Contacts between the two chains:
Residue E82 in protein 1 is in contact with residue D66 in protein 2 (closest heavy-atom distance 4.7 Å).
Residue P81 in protein 1 is in contact with residue E65 in protein 2 (closest heavy-atom distance 3.6 Å).
Residue E82 in protein 1 is in contact with residue E65 in protein 2 (closest heavy-atom distance 3.9 Å).
Residue K84 in protein 1 contacts residue F69 in protein 2 (closest heavy-atom distance 4.3 Å).

Sequence of protein 1:
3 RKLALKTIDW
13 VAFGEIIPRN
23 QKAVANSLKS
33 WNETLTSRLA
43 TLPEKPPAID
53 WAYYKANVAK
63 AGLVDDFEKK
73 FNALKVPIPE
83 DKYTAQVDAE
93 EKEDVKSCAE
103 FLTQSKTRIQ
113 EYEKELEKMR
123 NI

This data describes a binding interaction between two proteins.

Sequence of protein 2:
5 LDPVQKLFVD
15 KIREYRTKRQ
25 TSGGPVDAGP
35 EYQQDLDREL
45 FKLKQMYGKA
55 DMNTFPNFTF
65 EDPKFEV